This data describes a binding interaction between two proteins.

Sequence of chain B:
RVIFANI

Contacts between the two chains:
Residue Y123 in chain A contacts residue I8 in chain B (closest heavy-atom distance 4.3 Å).
Residue Q114 in chain A interacts with residue F5 in chain B (closest heavy-atom distance 3.4 Å).
Residue I142 in chain A interacts with residue I8 in chain B (closest heavy-atom distance 5.0 Å).
Residue N70 in chain A contacts residue I4 in chain B (closest heavy-atom distance 3.6 Å).
Residue T163 in chain A is in contact with residue R1 in chain B (closest heavy-atom distance 3.8 Å).
Residue K66 in chain A interacts with residue I4 in chain B (closest heavy-atom distance 3.6 Å).
Residue K146 in chain A is in contact with residue I8 in chain B (closest heavy-atom distance 2.7 Å).
Residue S99 in chain A interacts with residue V3 in chain B (closest heavy-atom distance 3.6 Å).
Residue Y116 in chain A interacts with residue F5 in chain B (closest heavy-atom distance 3.3 Å).
Residue T143 in chain A interacts with residue I8 in chain B (closest heavy-atom distance 2.6 Å).
Residue E63 in chain A interacts with residue R1 in chain B (closest heavy-atom distance 2.7 Å).
Residue S99 in chain A contacts residue F5 in chain B (closest heavy-atom distance 4.0 Å).
Residue K146 in chain A interacts with residue N7 in chain B (closest heavy-atom distance 4.0 Å).
Residue V76 in chain A is in contact with residue N7 in chain B (closest heavy-atom distance 3.9 Å).
Residue E24 in chain A interacts with residue F5 in chain B (closest heavy-atom distance 4.6 Å).
Residue Y22 in chain A is in contact with residue F5 in chain B (closest heavy-atom distance 4.3 Å).
Residue L81 in chain A is in contact with residue I8 in chain B (closest heavy-atom distance 3.6 Å).
Residue W147 in chain A is in contact with residue A6 in chain B (closest heavy-atom distance 4.0 Å).
Residue Y116 in chain A interacts with residue I8 in chain B (closest heavy-atom distance 3.9 Å).
Residue Y171 in chain A is in contact with residue R1 in chain B (closest heavy-atom distance 2.9 Å).
Residue V9 in chain A is in contact with residue F5 in chain B (closest heavy-atom distance 3.8 Å).
Residue D77 in chain A is in contact with residue N7 in chain B (closest heavy-atom distance 2.8 Å).
Residue T80 in chain A is in contact with residue I8 in chain B (closest heavy-atom distance 3.7 Å).
Residue L5 in chain A is in contact with residue R1 in chain B (closest heavy-atom distance 3.8 Å).
Residue Q114 in chain A is in contact with residue V3 in chain B (closest heavy-atom distance 4.1 Å).
Residue R62 in chain A interacts with residue R1 in chain B (closest heavy-atom distance 3.2 Å).
Residue Y159 in chain A interacts with residue V3 in chain B (closest heavy-atom distance 3.5 Å).
Residue Y59 in chain A contacts residue R1 in chain B (closest heavy-atom distance 4.1 Å).
Residue E152 in chain A contacts residue A6 in chain B (closest heavy-atom distance 3.5 Å).
Residue R155 in chain A interacts with residue A6 in chain B (closest heavy-atom distance 3.7 Å).
Residue R155 in chain A contacts residue F5 in chain B (closest heavy-atom distance 4.0 Å).
Residue V97 in chain A contacts residue F5 in chain B (closest heavy-atom distance 3.6 Å).
Residue Y84 in chain A interacts with residue I8 in chain B (closest heavy-atom distance 3.0 Å).
Residue S73 in chain A is in contact with residue N7 in chain B (closest heavy-atom distance 3.3 Å).
Residue F74 in chain A is in contact with residue F5 in chain B (closest heavy-atom distance 3.5 Å).
Residue R155 in chain A is in contact with residue V3 in chain B (closest heavy-atom distance 4.3 Å).
Residue L156 in chain A is in contact with residue V3 in chain B (closest heavy-atom distance 4.0 Å).
Residue R155 in chain A is in contact with residue I4 in chain B (closest heavy-atom distance 2.7 Å).
Residue W147 in chain A is in contact with residue N7 in chain B (closest heavy-atom distance 2.8 Å).
Residue S73 in chain A is in contact with residue F5 in chain B (closest heavy-atom distance 4.2 Å).
Residue D77 in chain A is in contact with residue A6 in chain B (closest heavy-atom distance 4.0 Å).
Residue Y116 in chain A is in contact with residue A6 in chain B (closest heavy-atom distance 3.9 Å).
Residue N70 in chain A contacts residue F5 in chain B (closest heavy-atom distance 2.9 Å).
Residue D77 in chain A contacts residue I8 in chain B (closest heavy-atom distance 3.3 Å).
Residue W167 in chain A interacts with residue R1 in chain B (closest heavy-atom distance 3.2 Å).
Residue K66 in chain A is in contact with residue V3 in chain B (closest heavy-atom distance 4.6 Å).
Residue Y7 in chain A is in contact with residue R1 in chain B (closest heavy-atom distance 2.8 Å).
Residue Y159 in chain A contacts residue R1 in chain B (closest heavy-atom distance 2.5 Å).
Residue K66 in chain A contacts residue R1 in chain B (closest heavy-atom distance 3.8 Å).
Residue N70 in chain A is in contact with residue V3 in chain B (closest heavy-atom distance 3.1 Å).
Residue W147 in chain A is in contact with residue I8 in chain B (closest heavy-atom distance 3.7 Å).

Sequence of chain A:
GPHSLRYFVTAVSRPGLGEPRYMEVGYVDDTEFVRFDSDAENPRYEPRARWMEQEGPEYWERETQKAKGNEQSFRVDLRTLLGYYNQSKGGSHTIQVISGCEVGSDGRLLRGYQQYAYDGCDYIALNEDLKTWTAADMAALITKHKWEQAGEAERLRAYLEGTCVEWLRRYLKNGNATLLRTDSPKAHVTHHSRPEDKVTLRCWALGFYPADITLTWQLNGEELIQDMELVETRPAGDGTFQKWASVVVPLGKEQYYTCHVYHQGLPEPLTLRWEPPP